This data describes a binding interaction between two proteins.

Contacts between the two chains:
Residue E96 in the first protein interacts with residue Y124 in the second protein (closest heavy-atom distance 3.1 Å).
Residue L58 in the first protein contacts residue D60 in the second protein (closest heavy-atom distance 3.5 Å).
Residue A33 in the first protein contacts residue F72 in the second protein (closest heavy-atom distance 3.9 Å).
Residue E96 in the first protein contacts residue F72 in the second protein (closest heavy-atom distance 4.0 Å).
Residue G39 in the first protein is in contact with residue Y130 in the second protein (closest heavy-atom distance 3.3 Å).
Residue G24 in the first protein interacts with residue V137 in the second protein (closest heavy-atom distance 4.1 Å).
Residue F32 in the first protein is in contact with residue Y77 in the second protein (closest heavy-atom distance 3.8 Å).
Residue E96 in the first protein is in contact with residue Q135 in the second protein (closest heavy-atom distance 3.3 Å).
Residue G59 in the first protein is in contact with residue E76 in the second protein (closest heavy-atom distance 3.6 Å).
Residue L42 in the first protein contacts residue M129 in the second protein (closest heavy-atom distance 3.6 Å).
Residue D60 in the first protein is in contact with residue E76 in the second protein (closest heavy-atom distance 3.7 Å).
Residue G30 in the first protein interacts with residue Q135 in the second protein (closest heavy-atom distance 4.0 Å).
Residue L58 in the first protein is in contact with residue G59 in the second protein (closest heavy-atom distance 3.3 Å).
Residue R83 in the first protein contacts residue Q135 in the second protein (closest heavy-atom distance 3.1 Å).
Residue T98 in the first protein interacts with residue Q135 in the second protein (closest heavy-atom distance 3.8 Å).
Residue K41 in the first protein contacts residue Y130 in the second protein (closest heavy-atom distance 3.8 Å).
Residue N38 in the first protein interacts with residue Y71 in the second protein (closest heavy-atom distance 3.1 Å).
Residue E96 in the first protein is in contact with residue T134 in the second protein (closest heavy-atom distance 2.8 Å).
Residue A43 in the first protein interacts with residue Y130 in the second protein (closest heavy-atom distance 3.0 Å).
Residue D60 in the first protein interacts with residue D102 in the second protein (closest heavy-atom distance 3.1 Å).
Residue R83 in the first protein is in contact with residue G136 in the second protein (closest heavy-atom distance 3.5 Å).
Residue L28 in the first protein contacts residue L22 in the second protein (closest heavy-atom distance 3.9 Å).
Residue L58 in the first protein contacts residue E76 in the second protein (closest heavy-atom distance 3.2 Å).
Residue A37 in the first protein is in contact with residue E131 in the second protein (closest heavy-atom distance 3.0 Å).
Residue D60 in the first protein is in contact with residue A101 in the second protein (closest heavy-atom distance 3.6 Å).
Residue G59 in the first protein is in contact with residue Y78 in the second protein (closest heavy-atom distance 4.0 Å).
Residue A37 in the first protein interacts with residue F72 in the second protein (closest heavy-atom distance 4.0 Å).
Residue Q27 in the first protein is in contact with residue L22 in the second protein (closest heavy-atom distance 3.9 Å).
Residue A33 in the first protein is in contact with residue G74 in the second protein (closest heavy-atom distance 3.7 Å).
Residue N23 in the first protein is in contact with residue G136 in the second protein (closest heavy-atom distance 4.0 Å).
Residue G94 in the first protein contacts residue E131 in the second protein (closest heavy-atom distance 3.1 Å).
Residue A29 in the first protein contacts residue G103 in the second protein (closest heavy-atom distance 3.7 Å).
Residue M61 in the first protein is in contact with residue G75 in the second protein (closest heavy-atom distance 3.3 Å).
Residue D95 in the first protein is in contact with residue E131 in the second protein (closest heavy-atom distance 3.4 Å).
Residue G94 in the first protein interacts with residue F72 in the second protein (closest heavy-atom distance 3.5 Å).
Residue V40 in the first protein interacts with residue Y130 in the second protein (closest heavy-atom distance 4.0 Å).
Residue D95 in the first protein interacts with residue F72 in the second protein (closest heavy-atom distance 3.5 Å).
Residue Q27 in the first protein is in contact with residue Q135 in the second protein (closest heavy-atom distance 2.8 Å).
Residue G30 in the first protein is in contact with residue G103 in the second protein (closest heavy-atom distance 4.1 Å).
Residue D60 in the first protein contacts residue Y77 in the second protein (closest heavy-atom distance 3.0 Å).
Residue N23 in the first protein is in contact with residue V137 in the second protein (closest heavy-atom distance 3.8 Å).
Residue F32 in the first protein interacts with residue G75 in the second protein (closest heavy-atom distance 3.5 Å).
Residue D95 in the first protein is in contact with residue T134 in the second protein (closest heavy-atom distance 3.5 Å).
Residue A37 in the first protein interacts with residue Y71 in the second protein (closest heavy-atom distance 3.5 Å).
Residue Y78 in the first protein is in contact with residue N23 in the second protein (closest heavy-atom distance 3.6 Å).
Residue L42 in the first protein is in contact with residue T134 in the second protein (closest heavy-atom distance 3.9 Å).
Residue G30 in the first protein contacts residue Y77 in the second protein (closest heavy-atom distance 3.6 Å).
Residue L58 in the first protein interacts with residue L58 in the second protein (closest heavy-atom distance 3.5 Å).
Residue A43 in the first protein interacts with residue E131 in the second protein (closest heavy-atom distance 3.6 Å).
Residue T84 in the first protein is in contact with residue V137 in the second protein (closest heavy-atom distance 3.7 Å).
Residue E96 in the first protein contacts residue Y77 in the second protein (closest heavy-atom distance 3.8 Å).
Residue D95 in the first protein contacts residue K132 in the second protein (closest heavy-atom distance 3.5 Å).
Residue F32 in the first protein contacts residue E76 in the second protein (closest heavy-atom distance 3.8 Å).
Residue R83 in the first protein interacts with residue T134 in the second protein (closest heavy-atom distance 3.9 Å).
Residue F32 in the first protein is in contact with residue R55 in the second protein (closest heavy-atom distance 4.1 Å).
Residue L42 in the first protein is in contact with residue Y130 in the second protein (closest heavy-atom distance 3.4 Å).
Residue K31 in the first protein is in contact with residue Y77 in the second protein (closest heavy-atom distance 4.1 Å).
Residue N23 in the first protein interacts with residue Q135 in the second protein (closest heavy-atom distance 3.9 Å).
Residue A29 in the first protein contacts residue D102 in the second protein (closest heavy-atom distance 3.9 Å).
Residue F32 in the first protein interacts with residue F72 in the second protein (closest heavy-atom distance 3.7 Å).

Sequence of the first protein:
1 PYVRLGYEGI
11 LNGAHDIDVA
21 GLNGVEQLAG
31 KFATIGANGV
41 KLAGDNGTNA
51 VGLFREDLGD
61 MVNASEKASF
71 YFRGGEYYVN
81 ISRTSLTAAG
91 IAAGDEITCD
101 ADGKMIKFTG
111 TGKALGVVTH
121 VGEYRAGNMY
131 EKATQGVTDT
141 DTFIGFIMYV

Sequence of the second protein:
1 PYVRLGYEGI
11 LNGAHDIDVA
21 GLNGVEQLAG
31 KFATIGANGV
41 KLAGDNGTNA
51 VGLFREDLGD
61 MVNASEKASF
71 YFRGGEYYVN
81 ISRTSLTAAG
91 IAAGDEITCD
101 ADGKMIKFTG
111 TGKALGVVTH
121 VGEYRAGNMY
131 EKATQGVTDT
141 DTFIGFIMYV